Interface contacts:
Residue L40 in chain B is in contact with residue L40 in chain A (closest heavy-atom distance 3.7 Å).
Residue F51 in chain B is in contact with residue N142 in chain A (closest heavy-atom distance 3.7 Å).
Residue Q23 in chain B interacts with residue T24 in chain A (closest heavy-atom distance 3.6 Å).
Residue W55 in chain B contacts residue N142 in chain A (closest heavy-atom distance 2.7 Å).
Residue F51 in chain B contacts residue F135 in chain A (closest heavy-atom distance 2.8 Å).
Residue L54 in chain B interacts with residue Y150 in chain A (closest heavy-atom distance 3.5 Å).
Residue F64 in chain B contacts residue F101 in chain A (closest heavy-atom distance 3.7 Å).
Residue L43 in chain B interacts with residue L104 in chain A (closest heavy-atom distance 3.6 Å).
Residue K21 in chain B contacts residue Q88 in chain A (closest heavy-atom distance 3.7 Å).
Residue L43 in chain B contacts residue Y108 in chain A (closest heavy-atom distance 2.8 Å).
Residue S45 in chain B interacts with residue Y108 in chain A (closest heavy-atom distance 3.4 Å).
Residue I47 in chain B contacts residue Y108 in chain A (closest heavy-atom distance 3.4 Å).
Residue L43 in chain B interacts with residue L40 in chain A (closest heavy-atom distance 3.8 Å).
Residue T39 in chain B contacts residue L36 in chain A (closest heavy-atom distance 3.6 Å).
Residue I72 in chain B contacts residue T97 in chain A (closest heavy-atom distance 3.5 Å).
Residue I38 in chain B is in contact with residue L104 in chain A (closest heavy-atom distance 3.4 Å).
Residue F51 in chain B contacts residue E137 in chain A (closest heavy-atom distance 3.5 Å).
Residue E49 in chain B interacts with residue F112 in chain A (closest heavy-atom distance 3.7 Å).
Residue A65 in chain B interacts with residue F101 in chain A (closest heavy-atom distance 3.4 Å).
Residue Q23 in chain B contacts residue R25 in chain A (closest heavy-atom distance 3.8 Å).
Residue P48 in chain B contacts residue F112 in chain A (closest heavy-atom distance 3.5 Å).
Residue D31 in chain B contacts residue F29 in chain A (closest heavy-atom distance 3.8 Å).
Residue M58 in chain B is in contact with residue P109 in chain A (closest heavy-atom distance 3.8 Å).
Residue F51 in chain B is in contact with residue F116 in chain A (closest heavy-atom distance 3.6 Å).
Residue F51 in chain B contacts residue L146 in chain A (closest heavy-atom distance 3.8 Å).
Residue Y76 in chain B contacts residue K90 in chain A (closest heavy-atom distance 3.4 Å).
Residue W55 in chain B interacts with residue L145 in chain A (closest heavy-atom distance 3.3 Å).
Residue T50 in chain B contacts residue F135 in chain A (closest heavy-atom distance 2.8 Å).
Residue M58 in chain B is in contact with residue N149 in chain A (closest heavy-atom distance 3.3 Å).
Residue T50 in chain B contacts residue F112 in chain A (closest heavy-atom distance 3.6 Å).
Residue D31 in chain B interacts with residue R25 in chain A (closest heavy-atom distance 2.9 Å).
Residue L36 in chain B contacts residue L36 in chain A (closest heavy-atom distance 3.6 Å).
Residue E27 in chain B is in contact with residue R25 in chain A (closest heavy-atom distance 3.8 Å).
Residue Q23 in chain B contacts residue Q23 in chain A (closest heavy-atom distance 2.9 Å).
Residue I47 in chain B interacts with residue R115 in chain A (closest heavy-atom distance 3.8 Å).
Residue A35 in chain B contacts residue V33 in chain A (closest heavy-atom distance 3.8 Å).
Residue T50 in chain B is in contact with residue G136 in chain A (closest heavy-atom distance 3.4 Å).
Residue A35 in chain B is in contact with residue F29 in chain A (closest heavy-atom distance 3.4 Å).
Residue V61 in chain B interacts with residue F101 in chain A (closest heavy-atom distance 3.5 Å).
Residue P48 in chain B contacts residue Y108 in chain A (closest heavy-atom distance 3.9 Å).
Residue T50 in chain B is in contact with residue R134 in chain A (closest heavy-atom distance 3.8 Å).
Residue Y76 in chain B is in contact with residue I93 in chain A (closest heavy-atom distance 3.6 Å).
Residue V42 in chain B is in contact with residue L104 in chain A (closest heavy-atom distance 3.5 Å).
Residue M58 in chain B is in contact with residue V105 in chain A (closest heavy-atom distance 3.8 Å).
Residue W55 in chain B contacts residue L146 in chain A (closest heavy-atom distance 3.5 Å).
Residue V10 in chain B interacts with residue Q88 in chain A (closest heavy-atom distance 3.7 Å).
Residue L54 in chain B interacts with residue L146 in chain A (closest heavy-atom distance 3.7 Å).
Residue E49 in chain B is in contact with residue F135 in chain A (closest heavy-atom distance 3.8 Å).
Residue L54 in chain B contacts residue F112 in chain A (closest heavy-atom distance 3.8 Å).
Residue L54 in chain B is in contact with residue P109 in chain A (closest heavy-atom distance 3.8 Å).
Residue T39 in chain B is in contact with residue L104 in chain A (closest heavy-atom distance 3.7 Å).
Residue H78 in chain B contacts residue R25 in chain A (closest heavy-atom distance 2.9 Å).
Residue T39 in chain B is in contact with residue V33 in chain A (closest heavy-atom distance 3.8 Å).
Residue Y79 in chain B is in contact with residue Q88 in chain A (closest heavy-atom distance 2.7 Å).
Residue Y79 in chain B contacts residue R25 in chain A (closest heavy-atom distance 3.5 Å).
Residue V68 in chain B interacts with residue T97 in chain A (closest heavy-atom distance 3.8 Å).
Residue A35 in chain B interacts with residue A32 in chain A (closest heavy-atom distance 3.4 Å).
Residue F51 in chain B interacts with residue F112 in chain A (closest heavy-atom distance 3.9 Å).
Residue F34 in chain B is in contact with residue F29 in chain A (closest heavy-atom distance 3.7 Å).
Residue E49 in chain B contacts residue R134 in chain A (closest heavy-atom distance 3.4 Å).

Sequence of chain B:
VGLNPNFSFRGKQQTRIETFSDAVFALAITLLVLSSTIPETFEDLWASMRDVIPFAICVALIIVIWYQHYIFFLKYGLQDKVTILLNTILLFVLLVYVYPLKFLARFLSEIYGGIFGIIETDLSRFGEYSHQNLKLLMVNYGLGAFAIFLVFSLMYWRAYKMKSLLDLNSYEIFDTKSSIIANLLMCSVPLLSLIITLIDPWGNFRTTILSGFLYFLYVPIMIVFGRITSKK

The following describes two proteins that form a bound complex.

Sequence of chain A:
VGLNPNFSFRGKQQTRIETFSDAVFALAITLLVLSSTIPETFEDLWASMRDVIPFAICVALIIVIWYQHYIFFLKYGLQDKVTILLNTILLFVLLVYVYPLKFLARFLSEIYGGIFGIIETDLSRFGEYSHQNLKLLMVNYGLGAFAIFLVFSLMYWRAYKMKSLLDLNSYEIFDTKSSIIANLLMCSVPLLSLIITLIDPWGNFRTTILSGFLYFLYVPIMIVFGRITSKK